Residue-level contacts at the interface:
Residue N94 in chain B contacts residue C22 in chain A (closest heavy-atom distance 3.0 Å).
Residue N94 in chain B interacts with residue I21 in chain A (closest heavy-atom distance 3.9 Å).
Residue S30 in chain B is in contact with residue N17 in chain A (closest heavy-atom distance 4.5 Å).
Residue Y92 in chain B is in contact with residue N19 in chain A (closest heavy-atom distance 4.2 Å).
Residue Y91 in chain B is in contact with residue R18 in chain A (closest heavy-atom distance 2.8 Å).
Residue Y32 in chain B interacts with residue R18 in chain A (closest heavy-atom distance 3.5 Å).
Residue D93 in chain B interacts with residue I21 in chain A (closest heavy-atom distance 4.2 Å).
Residue N94 in chain B is in contact with residue P24 in chain A (closest heavy-atom distance 4.9 Å).
Residue Y92 in chain B contacts residue I21 in chain A (closest heavy-atom distance 3.7 Å).
Residue N94 in chain B interacts with residue S23 in chain A (closest heavy-atom distance 4.8 Å).
Residue Y92 in chain B is in contact with residue N17 in chain A (closest heavy-atom distance 3.7 Å).
Residue Y32 in chain B contacts residue N17 in chain A (closest heavy-atom distance 3.3 Å).
Residue Y32 in chain B contacts residue D15 in chain A (closest heavy-atom distance 4.7 Å).
Residue Y92 in chain B contacts residue R18 in chain A (closest heavy-atom distance 3.4 Å).

Sequence of chain B:
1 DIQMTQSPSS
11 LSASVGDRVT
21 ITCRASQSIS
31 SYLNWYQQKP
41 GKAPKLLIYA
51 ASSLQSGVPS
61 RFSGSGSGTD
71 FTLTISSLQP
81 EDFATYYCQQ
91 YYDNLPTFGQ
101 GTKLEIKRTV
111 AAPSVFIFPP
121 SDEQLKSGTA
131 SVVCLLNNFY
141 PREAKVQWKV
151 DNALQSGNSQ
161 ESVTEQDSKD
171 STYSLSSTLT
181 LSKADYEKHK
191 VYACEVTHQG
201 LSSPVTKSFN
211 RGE

The following describes two proteins that form a bound complex.

Sequence of chain A:
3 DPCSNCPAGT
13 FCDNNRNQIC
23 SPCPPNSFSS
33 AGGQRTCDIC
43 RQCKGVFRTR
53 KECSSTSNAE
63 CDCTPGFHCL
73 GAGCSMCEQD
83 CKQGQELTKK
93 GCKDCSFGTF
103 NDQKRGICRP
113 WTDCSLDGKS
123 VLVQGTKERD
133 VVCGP